Sequence of the first protein:
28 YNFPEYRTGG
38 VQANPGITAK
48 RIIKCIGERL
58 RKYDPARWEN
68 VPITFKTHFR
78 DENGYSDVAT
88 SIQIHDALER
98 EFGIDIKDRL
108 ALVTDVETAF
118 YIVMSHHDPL

These two protein chains interact to form a complex.

Sequence of the second protein:
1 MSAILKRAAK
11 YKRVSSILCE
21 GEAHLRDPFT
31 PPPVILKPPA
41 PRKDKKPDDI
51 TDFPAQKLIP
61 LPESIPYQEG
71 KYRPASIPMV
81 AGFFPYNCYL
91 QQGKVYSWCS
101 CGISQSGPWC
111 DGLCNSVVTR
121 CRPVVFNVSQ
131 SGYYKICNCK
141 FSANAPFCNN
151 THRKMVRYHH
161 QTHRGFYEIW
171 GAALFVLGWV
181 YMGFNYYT

Residue-level contacts at the interface:
Residue G93 in the second protein is in contact with residue L127 in the first protein (closest heavy-atom distance 4.4 Å).
Residue V95 in the second protein interacts with residue L127 in the first protein (closest heavy-atom distance 3.9 Å).
Residue K94 in the second protein is in contact with residue D125 in the first protein (closest heavy-atom distance 4.4 Å).
Residue P66 in the second protein is in contact with residue Y33 in the first protein (closest heavy-atom distance 3.8 Å).
Residue V95 in the second protein is in contact with residue D125 in the first protein (closest heavy-atom distance 3.6 Å).
Residue K94 in the second protein is in contact with residue I101 in the first protein (closest heavy-atom distance 4.7 Å).
Residue N127 in the second protein interacts with residue L127 in the first protein (closest heavy-atom distance 3.4 Å).
Residue K94 in the second protein is in contact with residue D102 in the first protein (closest heavy-atom distance 3.4 Å).
Residue K94 in the second protein is in contact with residue G100 in the first protein (closest heavy-atom distance 3.8 Å).
Residue V95 in the second protein is in contact with residue G100 in the first protein (closest heavy-atom distance 4.8 Å).